Sequence of chain B:
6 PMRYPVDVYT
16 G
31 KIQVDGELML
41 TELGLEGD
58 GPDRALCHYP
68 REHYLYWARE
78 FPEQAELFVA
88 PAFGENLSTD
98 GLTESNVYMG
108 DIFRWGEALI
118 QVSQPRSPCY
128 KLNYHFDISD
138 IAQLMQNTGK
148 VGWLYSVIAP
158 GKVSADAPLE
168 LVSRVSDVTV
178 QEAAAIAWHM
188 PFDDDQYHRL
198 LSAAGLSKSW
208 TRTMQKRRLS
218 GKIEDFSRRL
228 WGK

Interface contacts:
Residue P157 in chain B is in contact with residue R209 in chain A (closest heavy-atom distance 3.9 Å).
Residue A201 in chain B contacts residue A201 in chain A (closest heavy-atom distance 4.5 Å).
Residue S199 in chain B contacts residue A201 in chain A (closest heavy-atom distance 3.8 Å).
Residue S170 in chain B contacts residue R215 in chain A (closest heavy-atom distance 2.8 Å).
Residue R209 in chain B is in contact with residue P157 in chain A (closest heavy-atom distance 3.8 Å).
Residue A201 in chain B interacts with residue S199 in chain A (closest heavy-atom distance 4.1 Å).
Residue V172 in chain B interacts with residue H195 in chain A (closest heavy-atom distance 4.3 Å).
Residue L198 in chain B is in contact with residue S170 in chain A (closest heavy-atom distance 4.0 Å).
Residue H195 in chain B interacts with residue V172 in chain A (closest heavy-atom distance 3.9 Å).
Residue L216 in chain B interacts with residue L116 in chain A (closest heavy-atom distance 4.1 Å).
Residue V172 in chain B is in contact with residue S199 in chain A (closest heavy-atom distance 3.5 Å).
Residue S199 in chain B contacts residue S199 in chain A (closest heavy-atom distance 4.2 Å).
Residue S199 in chain B interacts with residue V172 in chain A (closest heavy-atom distance 3.3 Å).
Residue V169 in chain B is in contact with residue L216 in chain A (closest heavy-atom distance 4.0 Å).
Residue K205 in chain B contacts residue V154 in chain A (closest heavy-atom distance 2.9 Å).
Residue Q118 in chain B interacts with residue T208 in chain A (closest heavy-atom distance 4.1 Å).
Residue A201 in chain B is in contact with residue A200 in chain A (closest heavy-atom distance 4.3 Å).
Residue R215 in chain B is in contact with residue S170 in chain A (closest heavy-atom distance 2.7 Å).
Residue I109 in chain B is in contact with residue Q212 in chain A (closest heavy-atom distance 3.5 Å).
Residue K205 in chain B interacts with residue I155 in chain A (closest heavy-atom distance 4.2 Å).
Residue K205 in chain B interacts with residue P59 in chain A (closest heavy-atom distance 3.8 Å).
Residue I109 in chain B contacts residue L198 in chain A (closest heavy-atom distance 4.2 Å).
Residue R209 in chain B is in contact with residue E42 in chain A (closest heavy-atom distance 3.9 Å).
Residue R171 in chain B is in contact with residue H195 in chain A (closest heavy-atom distance 3.1 Å).
Residue T208 in chain B interacts with residue I155 in chain A (closest heavy-atom distance 3.8 Å).
Residue L216 in chain B interacts with residue V169 in chain A (closest heavy-atom distance 4.0 Å).
Residue L116 in chain B contacts residue Q212 in chain A (closest heavy-atom distance 3.6 Å).
Residue R215 in chain B contacts residue V169 in chain A (closest heavy-atom distance 4.2 Å).
Residue H195 in chain B interacts with residue R171 in chain A (closest heavy-atom distance 2.9 Å).
Residue A201 in chain B interacts with residue L198 in chain A (closest heavy-atom distance 3.3 Å).
Residue V154 in chain B is in contact with residue K205 in chain A (closest heavy-atom distance 2.9 Å).
Residue T208 in chain B is in contact with residue I109 in chain A (closest heavy-atom distance 3.9 Å).
Residue R111 in chain B contacts residue L216 in chain A (closest heavy-atom distance 4.1 Å).
Residue K205 in chain B is in contact with residue E42 in chain A (closest heavy-atom distance 3.5 Å).
Residue P59 in chain B contacts residue K205 in chain A (closest heavy-atom distance 3.7 Å).
Residue S170 in chain B is in contact with residue Q212 in chain A (closest heavy-atom distance 2.8 Å).
Residue R209 in chain B is in contact with residue I155 in chain A (closest heavy-atom distance 3.2 Å).
Residue L116 in chain B is in contact with residue L216 in chain A (closest heavy-atom distance 4.1 Å).
Residue I109 in chain B is in contact with residue T208 in chain A (closest heavy-atom distance 3.9 Å).
Residue E42 in chain B contacts residue K205 in chain A (closest heavy-atom distance 4.0 Å).
Residue E42 in chain B contacts residue R209 in chain A (closest heavy-atom distance 3.3 Å).
Residue Q212 in chain B is in contact with residue I109 in chain A (closest heavy-atom distance 3.4 Å).
Residue S153 in chain B interacts with residue K205 in chain A (closest heavy-atom distance 4.4 Å).
Residue L198 in chain B contacts residue V172 in chain A (closest heavy-atom distance 3.7 Å).
Residue L198 in chain B contacts residue I109 in chain A (closest heavy-atom distance 4.2 Å).
Residue Q212 in chain B is in contact with residue V169 in chain A (closest heavy-atom distance 3.1 Å).
Residue L216 in chain B contacts residue R111 in chain A (closest heavy-atom distance 4.2 Å).
Residue T208 in chain B is in contact with residue Q118 in chain A (closest heavy-atom distance 4.3 Å).
Residue Q212 in chain B is in contact with residue S170 in chain A (closest heavy-atom distance 2.9 Å).
Residue S170 in chain B interacts with residue L198 in chain A (closest heavy-atom distance 3.9 Å).
Residue I155 in chain B contacts residue R209 in chain A (closest heavy-atom distance 3.0 Å).
Residue V169 in chain B contacts residue R215 in chain A (closest heavy-atom distance 4.2 Å).
Residue I155 in chain B interacts with residue K205 in chain A (closest heavy-atom distance 4.2 Å).
Residue V172 in chain B contacts residue L198 in chain A (closest heavy-atom distance 3.6 Å).
Residue I155 in chain B contacts residue T208 in chain A (closest heavy-atom distance 4.0 Å).
Residue L198 in chain B interacts with residue A201 in chain A (closest heavy-atom distance 3.2 Å).
Residue Q212 in chain B is in contact with residue L116 in chain A (closest heavy-atom distance 3.7 Å).
Residue R209 in chain B interacts with residue A156 in chain A (closest heavy-atom distance 4.1 Å).
Residue V169 in chain B interacts with residue Q212 in chain A (closest heavy-atom distance 3.5 Å).
Residue A156 in chain B contacts residue R209 in chain A (closest heavy-atom distance 4.0 Å).

These two protein chains interact to form a complex.

Sequence of chain A:
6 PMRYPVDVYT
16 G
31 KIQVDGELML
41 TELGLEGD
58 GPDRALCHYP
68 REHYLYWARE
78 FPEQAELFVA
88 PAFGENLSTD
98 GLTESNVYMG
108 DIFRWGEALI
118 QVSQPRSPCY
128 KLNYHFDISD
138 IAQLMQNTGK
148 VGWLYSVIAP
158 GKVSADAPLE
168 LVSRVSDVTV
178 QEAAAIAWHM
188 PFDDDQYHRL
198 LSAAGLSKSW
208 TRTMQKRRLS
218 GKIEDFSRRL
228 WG